Sequence of the second protein:
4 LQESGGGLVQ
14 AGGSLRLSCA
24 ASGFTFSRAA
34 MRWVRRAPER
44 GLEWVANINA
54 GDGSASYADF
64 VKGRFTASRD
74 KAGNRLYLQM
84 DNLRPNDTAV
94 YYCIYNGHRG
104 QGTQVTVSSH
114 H

The following describes two proteins that form a bound complex.

Sequence of the first protein:
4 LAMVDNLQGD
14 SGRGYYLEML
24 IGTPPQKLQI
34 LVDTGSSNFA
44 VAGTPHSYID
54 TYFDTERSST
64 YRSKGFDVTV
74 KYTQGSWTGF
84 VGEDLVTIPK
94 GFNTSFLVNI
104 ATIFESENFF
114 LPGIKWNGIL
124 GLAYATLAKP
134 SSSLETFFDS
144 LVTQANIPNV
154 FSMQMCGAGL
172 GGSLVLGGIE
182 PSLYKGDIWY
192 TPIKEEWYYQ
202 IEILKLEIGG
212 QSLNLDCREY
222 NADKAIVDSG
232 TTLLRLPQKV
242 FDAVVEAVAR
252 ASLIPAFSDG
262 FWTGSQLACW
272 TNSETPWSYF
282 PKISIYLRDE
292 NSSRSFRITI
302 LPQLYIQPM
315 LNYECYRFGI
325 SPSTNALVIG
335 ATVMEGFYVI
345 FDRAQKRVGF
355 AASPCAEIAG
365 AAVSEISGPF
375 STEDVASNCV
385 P

Contacts between the two chains:
Residue Q267 in the first protein contacts residue A32 in the second protein (closest heavy-atom distance 3.7 Å).
Residue I255 in the first protein interacts with residue F27 in the second protein (closest heavy-atom distance 4.4 Å).
Residue Q267 in the first protein is in contact with residue G54 in the second protein (closest heavy-atom distance 4.2 Å).
Residue A269 in the first protein contacts residue F29 in the second protein (closest heavy-atom distance 3.9 Å).
Residue Q267 in the first protein contacts residue A33 in the second protein (closest heavy-atom distance 4.8 Å).
Residue Q267 in the first protein is in contact with residue S30 in the second protein (closest heavy-atom distance 3.1 Å).
Residue F262 in the first protein contacts residue F29 in the second protein (closest heavy-atom distance 3.8 Å).
Residue S259 in the first protein is in contact with residue N99 in the second protein (closest heavy-atom distance 3.0 Å).
Residue L315 in the first protein is in contact with residue R78 in the second protein (closest heavy-atom distance 3.9 Å).
Residue C270 in the first protein is in contact with residue G26 in the second protein (closest heavy-atom distance 4.2 Å).
Residue L268 in the first protein contacts residue S30 in the second protein (closest heavy-atom distance 2.8 Å).
Residue C270 in the first protein is in contact with residue T28 in the second protein (closest heavy-atom distance 2.8 Å).
Residue F258 in the first protein contacts residue F29 in the second protein (closest heavy-atom distance 3.6 Å).
Residue Y317 in the first protein interacts with residue A24 in the second protein (closest heavy-atom distance 3.1 Å).
Residue T272 in the first protein contacts residue G26 in the second protein (closest heavy-atom distance 3.8 Å).
Residue L315 in the first protein contacts residue N77 in the second protein (closest heavy-atom distance 4.2 Å).
Residue A257 in the first protein contacts residue F29 in the second protein (closest heavy-atom distance 3.7 Å).
Residue Q267 in the first protein is in contact with residue R31 in the second protein (closest heavy-atom distance 3.5 Å).
Residue S266 in the first protein is in contact with residue R31 in the second protein (closest heavy-atom distance 2.9 Å).
Residue A269 in the first protein contacts residue T28 in the second protein (closest heavy-atom distance 3.7 Å).
Residue L268 in the first protein contacts residue F29 in the second protein (closest heavy-atom distance 3.1 Å).
Residue Q267 in the first protein contacts residue N99 in the second protein (closest heavy-atom distance 4.5 Å).
Residue Y317 in the first protein contacts residue S25 in the second protein (closest heavy-atom distance 3.3 Å).
Residue L315 in the first protein is in contact with residue A24 in the second protein (closest heavy-atom distance 3.5 Å).
Residue L268 in the first protein contacts residue T28 in the second protein (closest heavy-atom distance 3.8 Å).
Residue S266 in the first protein interacts with residue G54 in the second protein (closest heavy-atom distance 4.1 Å).
Residue T272 in the first protein contacts residue F27 in the second protein (closest heavy-atom distance 4.9 Å).
Residue S266 in the first protein contacts residue S30 in the second protein (closest heavy-atom distance 4.9 Å).
Residue I255 in the first protein interacts with residue F29 in the second protein (closest heavy-atom distance 4.5 Å).
Residue Q267 in the first protein interacts with residue A53 in the second protein (closest heavy-atom distance 3.9 Å).
Residue C270 in the first protein is in contact with residue F27 in the second protein (closest heavy-atom distance 3.3 Å).
Residue Y317 in the first protein contacts residue N77 in the second protein (closest heavy-atom distance 3.6 Å).
Residue C270 in the first protein is in contact with residue S30 in the second protein (closest heavy-atom distance 4.1 Å).
Residue C270 in the first protein contacts residue N77 in the second protein (closest heavy-atom distance 3.9 Å).
Residue A269 in the first protein is in contact with residue F27 in the second protein (closest heavy-atom distance 4.0 Å).
Residue C270 in the first protein contacts residue F29 in the second protein (closest heavy-atom distance 4.9 Å).
Residue Q267 in the first protein is in contact with residue F29 in the second protein (closest heavy-atom distance 4.0 Å).
Residue Y317 in the first protein interacts with residue G26 in the second protein (closest heavy-atom distance 2.8 Å).
Residue W271 in the first protein interacts with residue F27 in the second protein (closest heavy-atom distance 3.5 Å).
Residue L315 in the first protein is in contact with residue A23 in the second protein (closest heavy-atom distance 4.2 Å).
Residue C319 in the first protein interacts with residue N77 in the second protein (closest heavy-atom distance 4.1 Å).
Residue S259 in the first protein contacts residue F29 in the second protein (closest heavy-atom distance 3.4 Å).
Residue Y317 in the first protein is in contact with residue T28 in the second protein (closest heavy-atom distance 3.7 Å).